These two protein chains interact to form a complex.

Interface contacts:
Residue D277 in the second protein is in contact with residue L220 in the first protein (closest heavy-atom distance 3.1 Å).
Residue E167 in the second protein is in contact with residue D75 in the first protein (closest heavy-atom distance 3.1 Å).
Residue N302 in the second protein interacts with residue I226 in the first protein (closest heavy-atom distance 1.3 Å).
Residue A322 in the second protein interacts with residue G48 in the first protein (closest heavy-atom distance 1.9 Å).
Residue V9 in the second protein interacts with residue D47 in the first protein (closest heavy-atom distance 2.9 Å).
Residue F163 in the second protein interacts with residue S76 in the first protein (closest heavy-atom distance 2.7 Å).
Residue E167 in the second protein is in contact with residue G72 in the first protein (closest heavy-atom distance 2.3 Å).
Residue C192 in the second protein is in contact with residue T79 in the first protein (closest heavy-atom distance 2.2 Å).
Residue K320 in the second protein contacts residue E46 in the first protein (closest heavy-atom distance 2.1 Å).
Residue Y319 in the second protein contacts residue D47 in the first protein (closest heavy-atom distance 1.9 Å).
Residue V323 in the second protein contacts residue E46 in the first protein (closest heavy-atom distance 2.7 Å).
Residue V323 in the second protein is in contact with residue Y49 in the first protein (closest heavy-atom distance 2.5 Å).
Residue K275 in the second protein interacts with residue T218 in the first protein (closest heavy-atom distance 0.9 Å).
Residue A324 in the second protein contacts residue E46 in the first protein (closest heavy-atom distance 1.8 Å).
Residue A322 in the second protein interacts with residue D47 in the first protein (closest heavy-atom distance 2.0 Å).
Residue V323 in the second protein contacts residue G48 in the first protein (closest heavy-atom distance 2.8 Å).
Residue Y300 in the second protein is in contact with residue L225 in the first protein (closest heavy-atom distance 2.2 Å).
Residue K325 in the second protein is in contact with residue D47 in the first protein (closest heavy-atom distance 2.8 Å).
Residue D277 in the second protein interacts with residue N224 in the first protein (closest heavy-atom distance 2.4 Å).
Residue V321 in the second protein is in contact with residue D47 in the first protein (closest heavy-atom distance 2.5 Å).
Residue P301 in the second protein contacts residue I226 in the first protein (closest heavy-atom distance 0.3 Å).
Residue N168 in the second protein contacts residue Q71 in the first protein (closest heavy-atom distance 0.7 Å).
Residue K320 in the second protein is in contact with residue D47 in the first protein (closest heavy-atom distance 1.7 Å).
Residue A324 in the second protein contacts residue D47 in the first protein (closest heavy-atom distance 1.0 Å).
Residue V323 in the second protein is in contact with residue D47 in the first protein (closest heavy-atom distance 0.8 Å).
Residue K170 in the second protein contacts residue K41 in the first protein (closest heavy-atom distance 3.0 Å).
Residue K320 in the second protein is in contact with residue I50 in the first protein (closest heavy-atom distance 1.9 Å).
Residue N303 in the second protein interacts with residue I226 in the first protein (closest heavy-atom distance 2.0 Å).
Residue P301 in the second protein interacts with residue T227 in the first protein (closest heavy-atom distance 0.7 Å).
Residue V321 in the second protein contacts residue E46 in the first protein (closest heavy-atom distance 2.7 Å).
Residue Y300 in the second protein is in contact with residue T227 in the first protein (closest heavy-atom distance 1.8 Å).
Residue N191 in the second protein interacts with residue T79 in the first protein (closest heavy-atom distance 2.4 Å).
Residue D277 in the second protein is in contact with residue D219 in the first protein (closest heavy-atom distance 2.8 Å).
Residue Q166 in the second protein contacts residue V73 in the first protein (closest heavy-atom distance 3.1 Å).
Residue F163 in the second protein is in contact with residue Y49 in the first protein (closest heavy-atom distance 2.2 Å).
Residue K298 in the second protein is in contact with residue T227 in the first protein (closest heavy-atom distance 2.8 Å).
Residue N168 in the second protein is in contact with residue G72 in the first protein (closest heavy-atom distance 2.4 Å).
Residue E167 in the second protein interacts with residue E78 in the first protein (closest heavy-atom distance 3.0 Å).
Residue F169 in the second protein is in contact with residue S76 in the first protein (closest heavy-atom distance 2.3 Å).
Residue K170 in the second protein is in contact with residue S80 in the first protein (closest heavy-atom distance 1.6 Å).
Residue V321 in the second protein is in contact with residue G48 in the first protein (closest heavy-atom distance 0.6 Å).
Residue K320 in the second protein interacts with residue Y49 in the first protein (closest heavy-atom distance 0.7 Å).
Residue T299 in the second protein is in contact with residue T227 in the first protein (closest heavy-atom distance 1.9 Å).
Residue K320 in the second protein interacts with residue G48 in the first protein (closest heavy-atom distance 1.0 Å).
Residue K275 in the second protein is in contact with residue D219 in the first protein (closest heavy-atom distance 1.9 Å).
Residue Q166 in the second protein interacts with residue G72 in the first protein (closest heavy-atom distance 3.0 Å).
Residue P301 in the second protein contacts residue L225 in the first protein (closest heavy-atom distance 2.8 Å).
Residue D277 in the second protein contacts residue N221 in the first protein (closest heavy-atom distance 2.2 Å).
Residue F169 in the second protein contacts residue E78 in the first protein (closest heavy-atom distance 1.4 Å).
Residue V321 in the second protein interacts with residue Y49 in the first protein (closest heavy-atom distance 1.8 Å).
Residue A324 in the second protein is in contact with residue G48 in the first protein (closest heavy-atom distance 2.8 Å).
Residue Y326 in the second protein contacts residue D47 in the first protein (closest heavy-atom distance 2.0 Å).
Residue K170 in the second protein contacts residue K81 in the first protein (closest heavy-atom distance 2.2 Å).
Residue K170 in the second protein is in contact with residue T79 in the first protein (closest heavy-atom distance 1.4 Å).
Residue F169 in the second protein interacts with residue K41 in the first protein (closest heavy-atom distance 3.0 Å).
Residue K170 in the second protein is in contact with residue E78 in the first protein (closest heavy-atom distance 1.5 Å).
Residue P301 in the second protein interacts with residue N228 in the first protein (closest heavy-atom distance 3.0 Å).
Residue F169 in the second protein is in contact with residue T79 in the first protein (closest heavy-atom distance 2.2 Å).
Residue G317 in the second protein is in contact with residue G48 in the first protein (closest heavy-atom distance 2.3 Å).
Residue D277 in the second protein interacts with residue T218 in the first protein (closest heavy-atom distance 2.0 Å).

Sequence of the second protein:
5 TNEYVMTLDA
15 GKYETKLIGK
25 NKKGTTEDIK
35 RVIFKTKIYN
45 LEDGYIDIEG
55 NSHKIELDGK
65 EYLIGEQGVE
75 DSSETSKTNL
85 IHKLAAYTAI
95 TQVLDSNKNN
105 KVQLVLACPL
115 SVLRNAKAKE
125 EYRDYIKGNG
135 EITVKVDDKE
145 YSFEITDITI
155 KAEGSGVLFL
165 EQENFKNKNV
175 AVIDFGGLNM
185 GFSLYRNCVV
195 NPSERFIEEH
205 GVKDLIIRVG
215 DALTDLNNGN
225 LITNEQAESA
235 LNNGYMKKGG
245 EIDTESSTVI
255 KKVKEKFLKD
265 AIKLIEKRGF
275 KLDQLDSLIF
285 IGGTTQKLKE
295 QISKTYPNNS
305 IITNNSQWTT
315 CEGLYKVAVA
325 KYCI

Sequence of the first protein:
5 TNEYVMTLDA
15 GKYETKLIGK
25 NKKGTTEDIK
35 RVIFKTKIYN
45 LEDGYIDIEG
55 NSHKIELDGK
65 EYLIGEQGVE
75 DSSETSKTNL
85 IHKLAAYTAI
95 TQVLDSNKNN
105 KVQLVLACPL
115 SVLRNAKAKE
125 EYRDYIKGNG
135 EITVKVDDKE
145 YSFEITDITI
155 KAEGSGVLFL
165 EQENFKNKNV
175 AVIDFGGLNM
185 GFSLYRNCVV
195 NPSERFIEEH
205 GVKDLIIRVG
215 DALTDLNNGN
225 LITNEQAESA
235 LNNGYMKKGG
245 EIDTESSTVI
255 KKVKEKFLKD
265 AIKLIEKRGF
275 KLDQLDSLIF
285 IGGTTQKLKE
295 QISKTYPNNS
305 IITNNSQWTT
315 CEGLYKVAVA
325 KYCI